Sequence of protein 2:
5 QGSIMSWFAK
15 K

The following describes two proteins that form a bound complex.

Interface contacts:
Residue L50 in protein 1 interacts with residue I8 in protein 2 (closest heavy-atom distance 4.0 Å).
Residue H47 in protein 1 is in contact with residue M9 in protein 2 (closest heavy-atom distance 4.0 Å).
Residue G130 in protein 1 interacts with residue K14 in protein 2 (closest heavy-atom distance 4.4 Å).
Residue G130 in protein 1 contacts residue F12 in protein 2 (closest heavy-atom distance 3.4 Å).
Residue Y253 in protein 1 is in contact with residue I8 in protein 2 (closest heavy-atom distance 4.0 Å).
Residue V48 in protein 1 interacts with residue Q5 in protein 2 (closest heavy-atom distance 3.4 Å).
Residue V48 in protein 1 contacts residue I8 in protein 2 (closest heavy-atom distance 3.5 Å).
Residue P237 in protein 1 contacts residue I8 in protein 2 (closest heavy-atom distance 3.8 Å).
Residue V48 in protein 1 contacts residue S7 in protein 2 (closest heavy-atom distance 4.7 Å).
Residue E235 in protein 1 contacts residue W11 in protein 2 (closest heavy-atom distance 2.6 Å).
Residue L129 in protein 1 is in contact with residue K15 in protein 2 (closest heavy-atom distance 4.0 Å).
Residue P237 in protein 1 interacts with residue F12 in protein 2 (closest heavy-atom distance 4.0 Å).
Residue K257 in protein 1 interacts with residue Q5 in protein 2 (closest heavy-atom distance 3.5 Å).
Residue L129 in protein 1 contacts residue K14 in protein 2 (closest heavy-atom distance 4.1 Å).
Residue P237 in protein 1 contacts residue W11 in protein 2 (closest heavy-atom distance 3.4 Å).
Residue L50 in protein 1 is in contact with residue F12 in protein 2 (closest heavy-atom distance 3.6 Å).
Residue I258 in protein 1 interacts with residue W11 in protein 2 (closest heavy-atom distance 4.5 Å).
Residue P256 in protein 1 contacts residue Q5 in protein 2 (closest heavy-atom distance 4.0 Å).
Residue H128 in protein 1 interacts with residue A13 in protein 2 (closest heavy-atom distance 4.4 Å).
Residue L129 in protein 1 contacts residue M9 in protein 2 (closest heavy-atom distance 4.1 Å).
Residue A255 in protein 1 interacts with residue Q5 in protein 2 (closest heavy-atom distance 3.4 Å).
Residue S211 in protein 1 interacts with residue Q5 in protein 2 (closest heavy-atom distance 3.8 Å).
Residue I258 in protein 1 contacts residue G6 in protein 2 (closest heavy-atom distance 3.7 Å).
Residue V48 in protein 1 is in contact with residue G6 in protein 2 (closest heavy-atom distance 3.9 Å).
Residue K257 in protein 1 contacts residue G6 in protein 2 (closest heavy-atom distance 4.5 Å).
Residue P132 in protein 1 is in contact with residue W11 in protein 2 (closest heavy-atom distance 4.7 Å).
Residue L129 in protein 1 contacts residue A13 in protein 2 (closest heavy-atom distance 3.2 Å).
Residue L129 in protein 1 interacts with residue I8 in protein 2 (closest heavy-atom distance 4.3 Å).
Residue L129 in protein 1 contacts residue F12 in protein 2 (closest heavy-atom distance 3.9 Å).
Residue A255 in protein 1 contacts residue S7 in protein 2 (closest heavy-atom distance 4.1 Å).
Residue V236 in protein 1 is in contact with residue W11 in protein 2 (closest heavy-atom distance 3.7 Å).
Residue H128 in protein 1 interacts with residue K14 in protein 2 (closest heavy-atom distance 3.5 Å).
Residue A255 in protein 1 is in contact with residue G6 in protein 2 (closest heavy-atom distance 3.5 Å).
Residue P256 in protein 1 is in contact with residue W11 in protein 2 (closest heavy-atom distance 3.7 Å).
Residue M43 in protein 1 interacts with residue I8 in protein 2 (closest heavy-atom distance 3.5 Å).
Residue P132 in protein 1 interacts with residue F12 in protein 2 (closest heavy-atom distance 3.4 Å).
Residue G130 in protein 1 interacts with residue A13 in protein 2 (closest heavy-atom distance 2.8 Å).
Residue Y253 in protein 1 interacts with residue F12 in protein 2 (closest heavy-atom distance 3.7 Å).
Residue I258 in protein 1 contacts residue Q5 in protein 2 (closest heavy-atom distance 3.4 Å).
Residue G130 in protein 1 interacts with residue K15 in protein 2 (closest heavy-atom distance 3.6 Å).
Residue A255 in protein 1 contacts residue I8 in protein 2 (closest heavy-atom distance 3.9 Å).
Residue H128 in protein 1 contacts residue K15 in protein 2 (closest heavy-atom distance 2.8 Å).
Residue H47 in protein 1 is in contact with residue G6 in protein 2 (closest heavy-atom distance 4.8 Å).
Residue H47 in protein 1 interacts with residue S7 in protein 2 (closest heavy-atom distance 2.9 Å).
Residue A255 in protein 1 is in contact with residue W11 in protein 2 (closest heavy-atom distance 3.5 Å).
Residue L254 in protein 1 interacts with residue I8 in protein 2 (closest heavy-atom distance 4.2 Å).
Residue M43 in protein 1 is in contact with residue M9 in protein 2 (closest heavy-atom distance 3.5 Å).
Residue H47 in protein 1 interacts with residue I8 in protein 2 (closest heavy-atom distance 3.1 Å).
Residue I131 in protein 1 contacts residue F12 in protein 2 (closest heavy-atom distance 4.1 Å).
Residue A49 in protein 1 interacts with residue I8 in protein 2 (closest heavy-atom distance 4.3 Å).
Residue E127 in protein 1 contacts residue M9 in protein 2 (closest heavy-atom distance 4.9 Å).
Residue P256 in protein 1 contacts residue G6 in protein 2 (closest heavy-atom distance 3.2 Å).

Sequence of protein 1:
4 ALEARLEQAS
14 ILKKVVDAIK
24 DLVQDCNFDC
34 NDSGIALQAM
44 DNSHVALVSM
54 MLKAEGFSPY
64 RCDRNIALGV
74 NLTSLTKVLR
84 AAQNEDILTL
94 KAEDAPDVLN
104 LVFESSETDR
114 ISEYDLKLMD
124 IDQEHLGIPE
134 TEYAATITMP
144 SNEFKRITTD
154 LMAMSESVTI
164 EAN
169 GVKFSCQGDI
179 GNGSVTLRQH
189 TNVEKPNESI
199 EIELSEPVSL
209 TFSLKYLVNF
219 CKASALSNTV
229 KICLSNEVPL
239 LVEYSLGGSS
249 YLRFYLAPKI